Sequence of the second protein:
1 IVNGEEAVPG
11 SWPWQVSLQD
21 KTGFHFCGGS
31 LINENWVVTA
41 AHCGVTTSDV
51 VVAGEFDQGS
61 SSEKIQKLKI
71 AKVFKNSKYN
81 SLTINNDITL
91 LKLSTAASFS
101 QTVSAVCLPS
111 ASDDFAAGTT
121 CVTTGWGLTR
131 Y

Interface contacts:
Residue V8 in the second protein interacts with residue Q7 in the first protein (closest heavy-atom distance 4.3 Å).
Residue V106 in the second protein contacts residue C1 in the first protein (closest heavy-atom distance 3.6 Å).
Residue S11 in the second protein interacts with residue P8 in the first protein (closest heavy-atom distance 3.5 Å).
Residue W14 in the second protein interacts with residue G2 in the first protein (closest heavy-atom distance 3.9 Å).
Residue V122 in the second protein is in contact with residue L10 in the first protein (closest heavy-atom distance 4.1 Å).
Residue A105 in the second protein contacts residue V3 in the first protein (closest heavy-atom distance 4.9 Å).
Residue E5 in the second protein is in contact with residue L10 in the first protein (closest heavy-atom distance 2.6 Å).
Residue S11 in the second protein interacts with residue V9 in the first protein (closest heavy-atom distance 5.0 Å).
Residue V8 in the second protein contacts residue V9 in the first protein (closest heavy-atom distance 3.9 Å).
Residue W14 in the second protein contacts residue V3 in the first protein (closest heavy-atom distance 4.4 Å).
Residue Q101 in the second protein is in contact with residue I6 in the first protein (closest heavy-atom distance 3.6 Å).
Residue L108 in the second protein is in contact with residue C1 in the first protein (closest heavy-atom distance 4.9 Å).
Residue W14 in the second protein interacts with residue P4 in the first protein (closest heavy-atom distance 3.6 Å).
Residue A105 in the second protein interacts with residue G2 in the first protein (closest heavy-atom distance 2.9 Å).
Residue T102 in the second protein interacts with residue I6 in the first protein (closest heavy-atom distance 3.9 Å).
Residue V106 in the second protein contacts residue G2 in the first protein (closest heavy-atom distance 4.2 Å).
Residue P9 in the second protein contacts residue I6 in the first protein (closest heavy-atom distance 3.7 Å).
Residue C107 in the second protein contacts residue G2 in the first protein (closest heavy-atom distance 3.5 Å).
Residue W12 in the second protein contacts residue P8 in the first protein (closest heavy-atom distance 3.4 Å).
Residue Q101 in the second protein is in contact with residue A5 in the first protein (closest heavy-atom distance 3.6 Å).
Residue P13 in the second protein interacts with residue P4 in the first protein (closest heavy-atom distance 3.6 Å).
Residue S11 in the second protein contacts residue Q7 in the first protein (closest heavy-atom distance 3.9 Å).
Residue W12 in the second protein interacts with residue L10 in the first protein (closest heavy-atom distance 4.0 Å).
Residue C107 in the second protein contacts residue C1 in the first protein (closest heavy-atom distance 2.1 Å).
Residue G10 in the second protein contacts residue I6 in the first protein (closest heavy-atom distance 4.0 Å).
Residue V8 in the second protein is in contact with residue P8 in the first protein (closest heavy-atom distance 4.8 Å).
Residue A105 in the second protein contacts residue C1 in the first protein (closest heavy-atom distance 3.4 Å).
Residue E5 in the second protein is in contact with residue V9 in the first protein (closest heavy-atom distance 4.0 Å).
Residue S11 in the second protein is in contact with residue P4 in the first protein (closest heavy-atom distance 3.5 Å).
Residue V8 in the second protein interacts with residue I6 in the first protein (closest heavy-atom distance 3.8 Å).
Residue P13 in the second protein contacts residue A5 in the first protein (closest heavy-atom distance 5.0 Å).
Residue S11 in the second protein contacts residue I6 in the first protein (closest heavy-atom distance 3.2 Å).
Residue S104 in the second protein is in contact with residue P4 in the first protein (closest heavy-atom distance 5.0 Å).

These two protein chains interact to form a complex.

Sequence of the first protein:
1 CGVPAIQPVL